The following describes two proteins that form a bound complex.

Sequence of the first protein:
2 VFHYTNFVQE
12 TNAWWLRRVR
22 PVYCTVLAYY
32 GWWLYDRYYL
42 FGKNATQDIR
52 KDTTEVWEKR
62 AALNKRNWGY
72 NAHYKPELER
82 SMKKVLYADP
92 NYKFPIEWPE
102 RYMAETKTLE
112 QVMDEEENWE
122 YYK

Sequence of the second protein:
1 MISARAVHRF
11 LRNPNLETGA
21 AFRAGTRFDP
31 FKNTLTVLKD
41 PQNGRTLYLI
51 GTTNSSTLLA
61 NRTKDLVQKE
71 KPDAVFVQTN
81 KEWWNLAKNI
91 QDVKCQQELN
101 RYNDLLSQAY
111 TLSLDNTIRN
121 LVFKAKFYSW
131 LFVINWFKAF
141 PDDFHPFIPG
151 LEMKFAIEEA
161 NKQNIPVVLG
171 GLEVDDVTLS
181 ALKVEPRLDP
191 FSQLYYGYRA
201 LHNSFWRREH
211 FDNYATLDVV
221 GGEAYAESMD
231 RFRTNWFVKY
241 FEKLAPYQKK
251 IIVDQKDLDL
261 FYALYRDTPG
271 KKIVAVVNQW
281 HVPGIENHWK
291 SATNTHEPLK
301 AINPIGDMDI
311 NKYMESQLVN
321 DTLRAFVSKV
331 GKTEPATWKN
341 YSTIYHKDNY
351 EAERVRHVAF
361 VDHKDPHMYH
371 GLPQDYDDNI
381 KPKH

Contacts between the two chains:
Residue I344 in the second protein contacts residue V2 in the first protein (closest heavy-atom distance 3.8 Å).